The following describes two proteins that form a bound complex.

Sequence of protein 1:
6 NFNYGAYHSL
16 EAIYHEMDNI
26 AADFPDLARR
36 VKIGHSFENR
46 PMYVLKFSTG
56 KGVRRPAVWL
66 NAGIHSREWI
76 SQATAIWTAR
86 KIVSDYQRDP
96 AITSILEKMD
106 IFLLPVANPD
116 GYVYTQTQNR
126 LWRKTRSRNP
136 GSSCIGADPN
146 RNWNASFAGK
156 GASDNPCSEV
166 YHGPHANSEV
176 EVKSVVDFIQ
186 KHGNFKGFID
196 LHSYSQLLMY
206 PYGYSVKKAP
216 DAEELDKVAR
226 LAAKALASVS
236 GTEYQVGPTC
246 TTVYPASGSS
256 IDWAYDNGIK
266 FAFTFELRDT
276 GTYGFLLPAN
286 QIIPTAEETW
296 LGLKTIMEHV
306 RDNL

Sequence of protein 2:
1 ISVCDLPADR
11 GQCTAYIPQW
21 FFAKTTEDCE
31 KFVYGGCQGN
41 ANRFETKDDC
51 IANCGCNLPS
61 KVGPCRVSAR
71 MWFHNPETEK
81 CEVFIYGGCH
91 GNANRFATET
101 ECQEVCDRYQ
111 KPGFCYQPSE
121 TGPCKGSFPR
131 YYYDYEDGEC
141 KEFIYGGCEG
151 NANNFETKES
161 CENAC

Residue-level contacts at the interface:
Residue S137 in protein 1 contacts residue E77 in protein 2 (closest heavy-atom distance 4.0 Å).
Residue T122 in protein 1 interacts with residue P112 in protein 2 (closest heavy-atom distance 3.3 Å).
Residue T122 in protein 1 is in contact with residue F114 in protein 2 (closest heavy-atom distance 4.3 Å).
Residue T120 in protein 1 interacts with residue G113 in protein 2 (closest heavy-atom distance 2.8 Å).
Residue Y249 in protein 1 interacts with residue D5 in protein 2 (closest heavy-atom distance 3.5 Å).
Residue R128 in protein 1 interacts with residue S2 in protein 2 (closest heavy-atom distance 3.8 Å).
Residue V248 in protein 1 contacts residue L6 in protein 2 (closest heavy-atom distance 3.7 Å).
Residue Q121 in protein 1 is in contact with residue G113 in protein 2 (closest heavy-atom distance 3.3 Å).
Residue V165 in protein 1 contacts residue D5 in protein 2 (closest heavy-atom distance 3.7 Å).
Residue T122 in protein 1 contacts residue G113 in protein 2 (closest heavy-atom distance 4.3 Å).
Residue Y199 in protein 1 interacts with residue I1 in protein 2 (closest heavy-atom distance 3.2 Å).
Residue W74 in protein 1 is in contact with residue G113 in protein 2 (closest heavy-atom distance 4.0 Å).
Residue N124 in protein 1 is in contact with residue Q110 in protein 2 (closest heavy-atom distance 2.7 Å).
Residue N124 in protein 1 interacts with residue P112 in protein 2 (closest heavy-atom distance 4.0 Å).
Residue Y249 in protein 1 interacts with residue L6 in protein 2 (closest heavy-atom distance 3.7 Å).
Residue R125 in protein 1 interacts with residue Y109 in protein 2 (closest heavy-atom distance 3.8 Å).
Residue S200 in protein 1 contacts residue I1 in protein 2 (closest heavy-atom distance 4.0 Å).
Residue Y278 in protein 1 interacts with residue Y135 in protein 2 (closest heavy-atom distance 3.9 Å).
Residue L281 in protein 1 contacts residue Y109 in protein 2 (closest heavy-atom distance 4.2 Å).
Residue N124 in protein 1 is in contact with residue K111 in protein 2 (closest heavy-atom distance 3.4 Å).
Residue C139 in protein 1 interacts with residue E77 in protein 2 (closest heavy-atom distance 3.9 Å).
Residue R125 in protein 1 is in contact with residue Q110 in protein 2 (closest heavy-atom distance 4.2 Å).
Residue Q123 in protein 1 contacts residue K111 in protein 2 (closest heavy-atom distance 3.4 Å).
Residue V248 in protein 1 is in contact with residue I1 in protein 2 (closest heavy-atom distance 3.7 Å).
Residue Q123 in protein 1 is in contact with residue Q110 in protein 2 (closest heavy-atom distance 3.1 Å).
Residue L126 in protein 1 interacts with residue Y109 in protein 2 (closest heavy-atom distance 3.3 Å).
Residue N124 in protein 1 interacts with residue Y109 in protein 2 (closest heavy-atom distance 3.8 Å).
Residue L281 in protein 1 contacts residue Y116 in protein 2 (closest heavy-atom distance 3.9 Å).
Residue L281 in protein 1 is in contact with residue Y135 in protein 2 (closest heavy-atom distance 3.7 Å).
Residue E164 in protein 1 interacts with residue N57 in protein 2 (closest heavy-atom distance 3.5 Å).
Residue Y249 in protein 1 interacts with residue S2 in protein 2 (closest heavy-atom distance 2.8 Å).
Residue R72 in protein 1 contacts residue I1 in protein 2 (closest heavy-atom distance 3.1 Å).
Residue E271 in protein 1 interacts with residue I1 in protein 2 (closest heavy-atom distance 2.9 Å).
Residue V248 in protein 1 is in contact with residue P7 in protein 2 (closest heavy-atom distance 4.0 Å).
Residue R125 in protein 1 contacts residue Y116 in protein 2 (closest heavy-atom distance 3.4 Å).
Residue F280 in protein 1 interacts with residue I1 in protein 2 (closest heavy-atom distance 3.5 Å).
Residue Q121 in protein 1 is in contact with residue P112 in protein 2 (closest heavy-atom distance 4.1 Å).
Residue E164 in protein 1 is in contact with residue N53 in protein 2 (closest heavy-atom distance 3.9 Å).
Residue T120 in protein 1 contacts residue P112 in protein 2 (closest heavy-atom distance 4.0 Å).
Residue Q240 in protein 1 is in contact with residue Q38 in protein 2 (closest heavy-atom distance 3.1 Å).
Residue R125 in protein 1 contacts residue G113 in protein 2 (closest heavy-atom distance 3.9 Å).
Residue S198 in protein 1 contacts residue I1 in protein 2 (closest heavy-atom distance 2.8 Å).
Residue S200 in protein 1 is in contact with residue A41 in protein 2 (closest heavy-atom distance 3.9 Å).
Residue Q121 in protein 1 interacts with residue F114 in protein 2 (closest heavy-atom distance 3.5 Å).
Residue Y199 in protein 1 contacts residue V3 in protein 2 (closest heavy-atom distance 3.5 Å).
Residue Y249 in protein 1 is in contact with residue I1 in protein 2 (closest heavy-atom distance 3.6 Å).
Residue Y119 in protein 1 is in contact with residue E79 in protein 2 (closest heavy-atom distance 4.1 Å).
Residue R128 in protein 1 is in contact with residue I1 in protein 2 (closest heavy-atom distance 3.6 Å).
Residue E73 in protein 1 interacts with residue I1 in protein 2 (closest heavy-atom distance 3.5 Å).
Residue F280 in protein 1 interacts with residue V3 in protein 2 (closest heavy-atom distance 4.2 Å).
Residue Q123 in protein 1 is in contact with residue P112 in protein 2 (closest heavy-atom distance 3.3 Å).
Residue S138 in protein 1 contacts residue E77 in protein 2 (closest heavy-atom distance 3.5 Å).
Residue V165 in protein 1 contacts residue S2 in protein 2 (closest heavy-atom distance 3.8 Å).
Residue R125 in protein 1 contacts residue K111 in protein 2 (closest heavy-atom distance 2.7 Å).
Residue E164 in protein 1 contacts residue C4 in protein 2 (closest heavy-atom distance 4.1 Å).
Residue C162 in protein 1 interacts with residue E77 in protein 2 (closest heavy-atom distance 4.0 Å).
Residue C162 in protein 1 is in contact with residue N57 in protein 2 (closest heavy-atom distance 3.5 Å).
Residue C162 in protein 1 contacts residue P76 in protein 2 (closest heavy-atom distance 3.9 Å).
Residue Y199 in protein 1 contacts residue A41 in protein 2 (closest heavy-atom distance 3.5 Å).
Residue C139 in protein 1 interacts with residue P76 in protein 2 (closest heavy-atom distance 3.6 Å).